Sequence of chain A:
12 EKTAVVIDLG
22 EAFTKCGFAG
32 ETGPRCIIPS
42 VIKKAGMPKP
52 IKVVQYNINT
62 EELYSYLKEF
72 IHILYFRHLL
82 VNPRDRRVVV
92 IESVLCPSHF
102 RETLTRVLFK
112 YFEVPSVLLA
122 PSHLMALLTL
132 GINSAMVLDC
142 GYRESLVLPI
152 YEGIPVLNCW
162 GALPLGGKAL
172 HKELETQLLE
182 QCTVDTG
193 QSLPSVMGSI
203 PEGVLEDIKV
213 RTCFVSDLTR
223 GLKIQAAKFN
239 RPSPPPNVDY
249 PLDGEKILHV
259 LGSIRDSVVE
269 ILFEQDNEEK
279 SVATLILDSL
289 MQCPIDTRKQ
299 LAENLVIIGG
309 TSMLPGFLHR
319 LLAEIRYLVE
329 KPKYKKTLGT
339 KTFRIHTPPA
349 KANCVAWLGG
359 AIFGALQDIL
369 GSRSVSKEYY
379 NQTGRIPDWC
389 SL

Sequence of chain B:
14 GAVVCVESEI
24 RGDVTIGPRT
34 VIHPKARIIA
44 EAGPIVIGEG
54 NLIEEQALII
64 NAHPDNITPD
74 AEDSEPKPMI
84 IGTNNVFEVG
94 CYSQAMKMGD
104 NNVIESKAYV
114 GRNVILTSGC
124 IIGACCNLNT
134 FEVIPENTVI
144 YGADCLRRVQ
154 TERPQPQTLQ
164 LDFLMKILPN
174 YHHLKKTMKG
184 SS

Interface contacts:
Residue G252 in chain A is in contact with residue C148 in chain B (closest heavy-atom distance 4.7 Å).
Residue G252 in chain A contacts residue L149 in chain B (closest heavy-atom distance 4.8 Å).
Residue E253 in chain A contacts residue L149 in chain B (closest heavy-atom distance 4.3 Å).
Residue D251 in chain A contacts residue C148 in chain B (closest heavy-atom distance 4.5 Å).

These two protein chains interact to form a complex.